Residue-level contacts at the interface:
Residue E305 in the first protein is in contact with residue Y272 in the second protein (closest heavy-atom distance 3.6 Å).
Residue F17 in the first protein contacts residue F260 in the second protein (closest heavy-atom distance 4.8 Å).
Residue F17 in the first protein is in contact with residue V259 in the second protein (closest heavy-atom distance 3.5 Å).
Residue P14 in the first protein is in contact with residue Y272 in the second protein (closest heavy-atom distance 3.8 Å).
Residue R140 in the first protein interacts with residue L201 in the second protein (closest heavy-atom distance 3.5 Å).
Residue I25 in the first protein contacts residue L144 in the second protein (closest heavy-atom distance 4.3 Å).
Residue E305 in the first protein interacts with residue L270 in the second protein (closest heavy-atom distance 3.0 Å).
Residue D303 in the first protein is in contact with residue L270 in the second protein (closest heavy-atom distance 3.4 Å).
Residue P18 in the first protein interacts with residue A190 in the second protein (closest heavy-atom distance 4.1 Å).
Residue L29 in the first protein is in contact with residue F260 in the second protein (closest heavy-atom distance 3.6 Å).
Residue S26 in the first protein interacts with residue R262 in the second protein (closest heavy-atom distance 3.7 Å).
Residue I15 in the first protein contacts residue V259 in the second protein (closest heavy-atom distance 3.7 Å).
Residue I12 in the first protein interacts with residue A273 in the second protein (closest heavy-atom distance 4.1 Å).
Residue V21 in the first protein contacts residue F192 in the second protein (closest heavy-atom distance 3.9 Å).
Residue I12 in the first protein contacts residue Y272 in the second protein (closest heavy-atom distance 3.7 Å).
Residue E305 in the first protein is in contact with residue V283 in the second protein (closest heavy-atom distance 3.3 Å).
Residue I12 in the first protein contacts residue T274 in the second protein (closest heavy-atom distance 3.8 Å).
Residue R24 in the first protein contacts residue Q196 in the second protein (closest heavy-atom distance 3.4 Å).
Residue H13 in the first protein is in contact with residue P295 in the second protein (closest heavy-atom distance 4.1 Å).
Residue I25 in the first protein contacts residue R146 in the second protein (closest heavy-atom distance 3.8 Å).
Residue V21 in the first protein contacts residue L144 in the second protein (closest heavy-atom distance 4.1 Å).
Residue P18 in the first protein contacts residue F192 in the second protein (closest heavy-atom distance 3.9 Å).
Residue E20 in the first protein interacts with residue V194 in the second protein (closest heavy-atom distance 3.8 Å).
Residue F17 in the first protein interacts with residue F192 in the second protein (closest heavy-atom distance 5.0 Å).
Residue V21 in the first protein interacts with residue A161 in the second protein (closest heavy-atom distance 4.7 Å).
Residue I25 in the first protein contacts residue F260 in the second protein (closest heavy-atom distance 4.2 Å).
Residue R24 in the first protein contacts residue R146 in the second protein (closest heavy-atom distance 4.3 Å).
Residue F17 in the first protein interacts with residue L144 in the second protein (closest heavy-atom distance 4.4 Å).
Residue S26 in the first protein interacts with residue F260 in the second protein (closest heavy-atom distance 4.0 Å).
Residue L29 in the first protein contacts residue L270 in the second protein (closest heavy-atom distance 3.8 Å).
Residue I25 in the first protein is in contact with residue I233 in the second protein (closest heavy-atom distance 3.6 Å).
Residue R24 in the first protein contacts residue L160 in the second protein (closest heavy-atom distance 3.7 Å).
Residue L29 in the first protein contacts residue R262 in the second protein (closest heavy-atom distance 4.0 Å).
Residue I25 in the first protein contacts residue L160 in the second protein (closest heavy-atom distance 4.6 Å).
Residue E28 in the first protein contacts residue R262 in the second protein (closest heavy-atom distance 4.0 Å).
Residue R24 in the first protein contacts residue A197 in the second protein (closest heavy-atom distance 3.3 Å).
Residue I15 in the first protein contacts residue A273 in the second protein (closest heavy-atom distance 5.0 Å).
Residue R24 in the first protein interacts with residue V194 in the second protein (closest heavy-atom distance 4.0 Å).
Residue V21 in the first protein is in contact with residue V194 in the second protein (closest heavy-atom distance 3.9 Å).
Residue R24 in the first protein is in contact with residue S195 in the second protein (closest heavy-atom distance 3.6 Å).
Residue E305 in the first protein is in contact with residue G269 in the second protein (closest heavy-atom distance 3.9 Å).
Residue C306 in the first protein interacts with residue L270 in the second protein (closest heavy-atom distance 4.1 Å).
Residue E20 in the first protein interacts with residue F192 in the second protein (closest heavy-atom distance 4.3 Å).

Sequence of the first protein:
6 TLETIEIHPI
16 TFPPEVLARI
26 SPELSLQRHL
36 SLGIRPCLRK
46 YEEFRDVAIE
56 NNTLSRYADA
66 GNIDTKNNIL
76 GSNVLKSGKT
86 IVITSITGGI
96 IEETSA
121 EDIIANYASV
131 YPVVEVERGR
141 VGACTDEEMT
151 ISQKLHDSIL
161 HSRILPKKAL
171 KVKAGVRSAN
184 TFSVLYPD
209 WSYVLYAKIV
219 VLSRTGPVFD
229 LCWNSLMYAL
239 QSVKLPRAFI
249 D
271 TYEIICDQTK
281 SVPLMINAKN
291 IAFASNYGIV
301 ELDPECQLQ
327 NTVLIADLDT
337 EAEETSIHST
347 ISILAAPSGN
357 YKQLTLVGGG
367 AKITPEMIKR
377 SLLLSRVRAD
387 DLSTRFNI

Sequence of the second protein:
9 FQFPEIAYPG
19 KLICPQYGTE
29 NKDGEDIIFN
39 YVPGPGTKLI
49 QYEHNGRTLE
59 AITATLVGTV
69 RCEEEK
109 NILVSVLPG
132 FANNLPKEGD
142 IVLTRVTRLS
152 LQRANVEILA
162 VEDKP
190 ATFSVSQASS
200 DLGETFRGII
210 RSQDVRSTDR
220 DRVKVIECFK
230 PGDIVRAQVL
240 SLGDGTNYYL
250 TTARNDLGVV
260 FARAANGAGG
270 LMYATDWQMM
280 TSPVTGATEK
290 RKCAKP

The following describes two proteins that form a bound complex.